Sequence of the first protein:
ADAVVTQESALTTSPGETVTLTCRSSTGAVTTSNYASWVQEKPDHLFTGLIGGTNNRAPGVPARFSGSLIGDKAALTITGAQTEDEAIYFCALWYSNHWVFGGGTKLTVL

Sequence of the second protein:
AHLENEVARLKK

The following describes two proteins that form a bound complex.

Contacts between the two chains:
Residue N60 in the first protein is in contact with residue V7 in the second protein (closest heavy-atom distance 4.0 Å).
Residue G56 in the first protein is in contact with residue L10 in the second protein (closest heavy-atom distance 3.7 Å).
Residue A62 in the first protein contacts residue L10 in the second protein (closest heavy-atom distance 4.1 Å).
Residue N60 in the first protein is in contact with residue K11 in the second protein (closest heavy-atom distance 3.5 Å).
Residue Y39 in the first protein contacts residue E4 in the second protein (closest heavy-atom distance 3.3 Å).
Residue W103 in the first protein contacts residue L3 in the second protein (closest heavy-atom distance 3.7 Å).
Residue R61 in the first protein contacts residue L10 in the second protein (closest heavy-atom distance 4.5 Å).
Residue Y39 in the first protein interacts with residue V7 in the second protein (closest heavy-atom distance 3.8 Å).
Residue Y39 in the first protein interacts with residue L3 in the second protein (closest heavy-atom distance 3.6 Å).
Residue G57 in the first protein interacts with residue V7 in the second protein (closest heavy-atom distance 4.6 Å).
Residue P63 in the first protein is in contact with residue L10 in the second protein (closest heavy-atom distance 3.8 Å).
Residue W98 in the first protein interacts with residue L3 in the second protein (closest heavy-atom distance 3.1 Å).
Residue N60 in the first protein interacts with residue L10 in the second protein (closest heavy-atom distance 4.0 Å).